The following describes two proteins that form a bound complex.

Sequence of the first protein:
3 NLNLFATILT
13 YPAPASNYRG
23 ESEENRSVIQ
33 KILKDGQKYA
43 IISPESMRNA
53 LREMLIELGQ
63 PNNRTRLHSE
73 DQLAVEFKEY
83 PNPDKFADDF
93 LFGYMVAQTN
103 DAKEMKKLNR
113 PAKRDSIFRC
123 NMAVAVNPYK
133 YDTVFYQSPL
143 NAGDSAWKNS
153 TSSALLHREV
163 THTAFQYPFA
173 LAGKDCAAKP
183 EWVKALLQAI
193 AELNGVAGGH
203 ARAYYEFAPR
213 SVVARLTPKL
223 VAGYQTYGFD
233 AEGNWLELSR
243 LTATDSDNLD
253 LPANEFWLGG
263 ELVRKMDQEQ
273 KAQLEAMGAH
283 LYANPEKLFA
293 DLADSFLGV

Sequence of the second protein:
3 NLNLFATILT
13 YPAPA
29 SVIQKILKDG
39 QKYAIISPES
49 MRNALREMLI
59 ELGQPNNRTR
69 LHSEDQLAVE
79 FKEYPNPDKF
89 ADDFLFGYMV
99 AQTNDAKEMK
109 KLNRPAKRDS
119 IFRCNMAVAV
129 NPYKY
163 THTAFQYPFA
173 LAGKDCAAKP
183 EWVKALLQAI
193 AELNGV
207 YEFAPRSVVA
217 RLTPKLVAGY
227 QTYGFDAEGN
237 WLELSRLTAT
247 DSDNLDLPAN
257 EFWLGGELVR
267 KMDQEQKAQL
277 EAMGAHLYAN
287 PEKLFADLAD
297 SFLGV

Residue-level contacts at the interface:
Residue A148 in the first protein interacts with residue F79 in the second protein (closest heavy-atom distance 3.8 Å).
Residue A203 in the first protein interacts with residue R50 in the second protein (closest heavy-atom distance 3.3 Å).
Residue E194 in the first protein is in contact with residue A224 in the second protein (closest heavy-atom distance 3.2 Å).
Residue T135 in the first protein is in contact with residue I34 in the second protein (closest heavy-atom distance 3.6 Å).
Residue K132 in the first protein contacts residue K36 in the second protein (closest heavy-atom distance 3.6 Å).
Residue E263 in the first protein interacts with residue Y226 in the second protein (closest heavy-atom distance 2.7 Å).
Residue L142 in the first protein is in contact with residue V77 in the second protein (closest heavy-atom distance 3.5 Å).
Residue A205 in the first protein contacts residue C122 in the second protein (closest heavy-atom distance 3.9 Å).
Residue N286 in the first protein is in contact with residue L253 in the second protein (closest heavy-atom distance 4.1 Å).
Residue V136 in the first protein is in contact with residue I43 in the second protein (closest heavy-atom distance 3.9 Å).
Residue H202 in the first protein contacts residue C122 in the second protein (closest heavy-atom distance 4.1 Å).
Residue Y206 in the first protein is in contact with residue C122 in the second protein (closest heavy-atom distance 3.9 Å).
Residue Y13 in the first protein is in contact with residue T228 in the second protein (closest heavy-atom distance 3.3 Å).
Residue E194 in the first protein interacts with residue L222 in the second protein (closest heavy-atom distance 3.5 Å).
Residue Y206 in the first protein interacts with residue R121 in the second protein (closest heavy-atom distance 3.7 Å).
Residue N143 in the first protein interacts with residue A76 in the second protein (closest heavy-atom distance 3.3 Å).
Residue Y13 in the first protein contacts residue Q227 in the second protein (closest heavy-atom distance 3.9 Å).
Residue P16 in the first protein interacts with residue N123 in the second protein (closest heavy-atom distance 3.5 Å).
Residue N286 in the first protein is in contact with residue Y226 in the second protein (closest heavy-atom distance 2.7 Å).
Residue H164 in the first protein interacts with residue L35 in the second protein (closest heavy-atom distance 3.9 Å).
Residue W149 in the first protein interacts with residue D103 in the second protein (closest heavy-atom distance 3.4 Å).
Residue V162 in the first protein contacts residue M124 in the second protein (closest heavy-atom distance 3.6 Å).
Residue D134 in the first protein interacts with residue K36 in the second protein (closest heavy-atom distance 3.6 Å).
Residue E194 in the first protein contacts residue V223 in the second protein (closest heavy-atom distance 2.7 Å).
Residue A203 in the first protein is in contact with residue C122 in the second protein (closest heavy-atom distance 3.0 Å).
Residue R204 in the first protein contacts residue C122 in the second protein (closest heavy-atom distance 4.0 Å).
Residue V162 in the first protein is in contact with residue I34 in the second protein (closest heavy-atom distance 3.7 Å).
Residue Y206 in the first protein contacts residue N123 in the second protein (closest heavy-atom distance 2.8 Å).
Residue D134 in the first protein contacts residue I34 in the second protein (closest heavy-atom distance 2.7 Å).
Residue H70 in the first protein is in contact with residue R116 in the second protein (closest heavy-atom distance 3.3 Å).
Residue D146 in the first protein contacts residue E78 in the second protein (closest heavy-atom distance 3.1 Å).
Residue L142 in the first protein contacts residue A76 in the second protein (closest heavy-atom distance 3.7 Å).
Residue V136 in the first protein is in contact with residue Q32 in the second protein (closest heavy-atom distance 3.6 Å).
Residue R266 in the first protein contacts residue Y226 in the second protein (closest heavy-atom distance 3.2 Å).
Residue P211 in the first protein interacts with residue G225 in the second protein (closest heavy-atom distance 3.2 Å).
Residue E263 in the first protein interacts with residue L243 in the second protein (closest heavy-atom distance 3.3 Å).
Residue L142 in the first protein contacts residue R68 in the second protein (closest heavy-atom distance 3.7 Å).
Residue N143 in the first protein interacts with residue L75 in the second protein (closest heavy-atom distance 2.8 Å).
Residue H202 in the first protein interacts with residue R121 in the second protein (closest heavy-atom distance 3.2 Å).
Residue A144 in the first protein contacts residue F79 in the second protein (closest heavy-atom distance 3.4 Å).
Residue D146 in the first protein is in contact with residue K80 in the second protein (closest heavy-atom distance 2.5 Å).
Residue H70 in the first protein interacts with residue R112 in the second protein (closest heavy-atom distance 3.3 Å).
Residue R204 in the first protein contacts residue P46 in the second protein (closest heavy-atom distance 3.6 Å).
Residue L142 in the first protein interacts with residue L75 in the second protein (closest heavy-atom distance 3.4 Å).
Residue Y138 in the first protein contacts residue E47 in the second protein (closest heavy-atom distance 3.0 Å).
Residue N286 in the first protein contacts residue P254 in the second protein (closest heavy-atom distance 3.3 Å).
Residue A205 in the first protein is in contact with residue N123 in the second protein (closest heavy-atom distance 3.0 Å).
Residue F137 in the first protein is in contact with residue Q32 in the second protein (closest heavy-atom distance 3.3 Å).
Residue R266 in the first protein contacts residue L243 in the second protein (closest heavy-atom distance 3.3 Å).
Residue Y206 in the first protein is in contact with residue A172 in the second protein (closest heavy-atom distance 4.0 Å).
Residue W149 in the first protein contacts residue Y82 in the second protein (closest heavy-atom distance 3.2 Å).
Residue N143 in the first protein contacts residue V77 in the second protein (closest heavy-atom distance 3.4 Å).
Residue V136 in the first protein contacts residue I34 in the second protein (closest heavy-atom distance 4.0 Å).
Residue Y206 in the first protein is in contact with residue F7 in the second protein (closest heavy-atom distance 4.0 Å).
Residue G145 in the first protein contacts residue V77 in the second protein (closest heavy-atom distance 3.5 Å).
Residue P211 in the first protein is in contact with residue Y226 in the second protein (closest heavy-atom distance 3.9 Å).
Residue Y13 in the first protein is in contact with residue Y226 in the second protein (closest heavy-atom distance 3.1 Å).
Residue N196 in the first protein interacts with residue L222 in the second protein (closest heavy-atom distance 3.6 Å).
Residue D146 in the first protein is in contact with residue F79 in the second protein (closest heavy-atom distance 2.5 Å).
Residue N196 in the first protein is in contact with residue V223 in the second protein (closest heavy-atom distance 2.9 Å).